Contacts between the two chains:
Residue F33 in the second protein interacts with residue F1 in the first protein (closest heavy-atom distance 4.7 Å).
Residue Q155 in the second protein is in contact with residue F5 in the first protein (closest heavy-atom distance 3.5 Å).
Residue E63 in the second protein interacts with residue F1 in the first protein (closest heavy-atom distance 3.2 Å).
Residue H70 in the second protein is in contact with residue I6 in the first protein (closest heavy-atom distance 3.5 Å).
Residue W147 in the second protein interacts with residue E8 in the first protein (closest heavy-atom distance 2.7 Å).
Residue H70 in the second protein is in contact with residue M2 in the first protein (closest heavy-atom distance 4.7 Å).
Residue V152 in the second protein contacts residue F5 in the first protein (closest heavy-atom distance 4.0 Å).
Residue M45 in the second protein interacts with residue M2 in the first protein (closest heavy-atom distance 3.5 Å).
Residue R97 in the second protein contacts residue Y7 in the first protein (closest heavy-atom distance 4.5 Å).
Residue I124 in the second protein contacts residue I9 in the first protein (closest heavy-atom distance 4.2 Å).
Residue T143 in the second protein contacts residue E8 in the first protein (closest heavy-atom distance 5.0 Å).
Residue H70 in the second protein contacts residue N3 in the first protein (closest heavy-atom distance 3.4 Å).
Residue A69 in the second protein is in contact with residue I6 in the first protein (closest heavy-atom distance 4.4 Å).
Residue W167 in the second protein contacts residue F1 in the first protein (closest heavy-atom distance 3.4 Å).
Residue D77 in the second protein is in contact with residue I9 in the first protein (closest heavy-atom distance 3.0 Å).
Residue T143 in the second protein contacts residue I9 in the first protein (closest heavy-atom distance 2.7 Å).
Residue Q155 in the second protein is in contact with residue N3 in the first protein (closest heavy-atom distance 4.5 Å).
Residue R97 in the second protein is in contact with residue I6 in the first protein (closest heavy-atom distance 3.8 Å).
Residue V67 in the second protein is in contact with residue M2 in the first protein (closest heavy-atom distance 3.7 Å).
Residue F9 in the second protein interacts with residue M2 in the first protein (closest heavy-atom distance 3.4 Å).
Residue Y159 in the second protein contacts residue F1 in the first protein (closest heavy-atom distance 2.5 Å).
Residue M5 in the second protein interacts with residue F1 in the first protein (closest heavy-atom distance 3.8 Å).
Residue T73 in the second protein is in contact with residue E8 in the first protein (closest heavy-atom distance 4.1 Å).
Residue W147 in the second protein contacts residue Y7 in the first protein (closest heavy-atom distance 3.6 Å).
Residue Y116 in the second protein contacts residue I9 in the first protein (closest heavy-atom distance 3.6 Å).
Residue L156 in the second protein is in contact with residue F5 in the first protein (closest heavy-atom distance 4.2 Å).
Residue Y84 in the second protein contacts residue I9 in the first protein (closest heavy-atom distance 3.2 Å).
Residue Y7 in the second protein interacts with residue F1 in the first protein (closest heavy-atom distance 2.5 Å).
Residue E63 in the second protein interacts with residue M2 in the first protein (closest heavy-atom distance 3.1 Å).
Residue D77 in the second protein contacts residue E8 in the first protein (closest heavy-atom distance 3.8 Å).
Residue Y7 in the second protein contacts residue M2 in the first protein (closest heavy-atom distance 3.6 Å).
Residue K66 in the second protein interacts with residue N3 in the first protein (closest heavy-atom distance 3.8 Å).
Residue K66 in the second protein interacts with residue F1 in the first protein (closest heavy-atom distance 3.5 Å).
Residue A24 in the second protein is in contact with residue M2 in the first protein (closest heavy-atom distance 4.4 Å).
Residue K146 in the second protein is in contact with residue Y7 in the first protein (closest heavy-atom distance 4.0 Å).
Residue D77 in the second protein contacts residue Y7 in the first protein (closest heavy-atom distance 5.0 Å).
Residue V76 in the second protein is in contact with residue E8 in the first protein (closest heavy-atom distance 4.0 Å).
Residue Y99 in the second protein interacts with residue M2 in the first protein (closest heavy-atom distance 3.8 Å).
Residue H74 in the second protein contacts residue I6 in the first protein (closest heavy-atom distance 4.9 Å).
Residue T73 in the second protein is in contact with residue I6 in the first protein (closest heavy-atom distance 3.7 Å).
Residue T163 in the second protein contacts residue F1 in the first protein (closest heavy-atom distance 3.4 Å).
Residue Y99 in the second protein is in contact with residue N3 in the first protein (closest heavy-atom distance 3.3 Å).
Residue A150 in the second protein interacts with residue Y7 in the first protein (closest heavy-atom distance 3.5 Å).
Residue K66 in the second protein contacts residue M2 in the first protein (closest heavy-atom distance 3.1 Å).
Residue Y159 in the second protein interacts with residue M2 in the first protein (closest heavy-atom distance 3.4 Å).
Residue L156 in the second protein is in contact with residue N3 in the first protein (closest heavy-atom distance 3.4 Å).
Residue Y123 in the second protein is in contact with residue I9 in the first protein (closest heavy-atom distance 3.5 Å).
Residue Y159 in the second protein contacts residue N3 in the first protein (closest heavy-atom distance 3.4 Å).
Residue T80 in the second protein contacts residue I9 in the first protein (closest heavy-atom distance 3.6 Å).
Residue L81 in the second protein interacts with residue I9 in the first protein (closest heavy-atom distance 4.0 Å).
Residue T73 in the second protein is in contact with residue Y7 in the first protein (closest heavy-atom distance 4.0 Å).
Residue V152 in the second protein contacts residue Y7 in the first protein (closest heavy-atom distance 3.8 Å).
Residue Y171 in the second protein contacts residue F1 in the first protein (closest heavy-atom distance 2.9 Å).
Residue W147 in the second protein contacts residue I9 in the first protein (closest heavy-atom distance 3.7 Å).
Residue K66 in the second protein is in contact with residue K4 in the first protein (closest heavy-atom distance 4.0 Å).
Residue Y59 in the second protein contacts residue F1 in the first protein (closest heavy-atom distance 4.1 Å).
Residue K146 in the second protein interacts with residue E8 in the first protein (closest heavy-atom distance 3.7 Å).
Residue H70 in the second protein contacts residue F5 in the first protein (closest heavy-atom distance 4.8 Å).
Residue K146 in the second protein interacts with residue I9 in the first protein (closest heavy-atom distance 2.5 Å).

Sequence of the second protein:
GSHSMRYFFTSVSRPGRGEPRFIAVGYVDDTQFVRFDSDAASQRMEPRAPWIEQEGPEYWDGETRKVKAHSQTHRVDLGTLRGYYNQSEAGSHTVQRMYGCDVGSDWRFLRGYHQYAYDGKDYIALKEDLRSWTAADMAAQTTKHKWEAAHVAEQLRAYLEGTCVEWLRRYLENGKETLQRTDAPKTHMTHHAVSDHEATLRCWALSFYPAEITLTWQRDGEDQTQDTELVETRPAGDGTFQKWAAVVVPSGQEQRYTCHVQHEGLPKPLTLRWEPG

The following describes two proteins that form a bound complex.

Sequence of the first protein:
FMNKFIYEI